The following describes two proteins that form a bound complex.

Sequence of chain A:
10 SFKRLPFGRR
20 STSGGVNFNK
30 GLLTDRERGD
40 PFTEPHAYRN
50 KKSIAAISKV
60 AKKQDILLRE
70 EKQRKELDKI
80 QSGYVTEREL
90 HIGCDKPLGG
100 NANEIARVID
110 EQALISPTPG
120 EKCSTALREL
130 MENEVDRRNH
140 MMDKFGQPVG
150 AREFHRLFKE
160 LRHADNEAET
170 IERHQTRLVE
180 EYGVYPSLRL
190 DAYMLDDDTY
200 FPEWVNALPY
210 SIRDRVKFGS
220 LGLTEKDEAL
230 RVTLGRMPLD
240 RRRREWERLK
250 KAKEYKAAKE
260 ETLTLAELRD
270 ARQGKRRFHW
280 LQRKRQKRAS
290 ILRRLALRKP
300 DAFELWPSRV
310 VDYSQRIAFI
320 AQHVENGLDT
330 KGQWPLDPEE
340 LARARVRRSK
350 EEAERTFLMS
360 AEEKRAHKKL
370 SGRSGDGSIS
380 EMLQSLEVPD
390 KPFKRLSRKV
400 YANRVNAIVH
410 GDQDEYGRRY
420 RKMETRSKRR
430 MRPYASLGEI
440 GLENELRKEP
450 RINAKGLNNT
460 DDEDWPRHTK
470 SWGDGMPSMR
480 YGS

Sequence of chain B:
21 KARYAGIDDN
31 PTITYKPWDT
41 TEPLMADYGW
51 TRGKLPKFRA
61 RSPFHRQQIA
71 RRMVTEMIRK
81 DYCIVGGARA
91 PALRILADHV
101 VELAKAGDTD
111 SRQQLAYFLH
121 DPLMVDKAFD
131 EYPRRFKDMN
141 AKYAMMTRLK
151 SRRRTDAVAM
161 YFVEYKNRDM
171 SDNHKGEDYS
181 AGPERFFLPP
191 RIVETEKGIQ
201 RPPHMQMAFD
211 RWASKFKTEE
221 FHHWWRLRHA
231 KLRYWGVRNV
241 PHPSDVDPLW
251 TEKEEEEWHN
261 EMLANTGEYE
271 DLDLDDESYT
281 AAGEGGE

Contacts between the two chains:
Residue S482 in chain A interacts with residue Y82 in chain B (closest heavy-atom distance 3.0 Å).
Residue G24 in chain A contacts residue R52 in chain B (closest heavy-atom distance 3.4 Å).
Residue I439 in chain A is in contact with residue Y117 in chain B (closest heavy-atom distance 3.3 Å).
Residue P432 in chain A interacts with residue F64 in chain B (closest heavy-atom distance 3.7 Å).
Residue W471 in chain A contacts residue F216 in chain B (closest heavy-atom distance 3.5 Å).
Residue R479 in chain A is in contact with residue R89 in chain B (closest heavy-atom distance 3.7 Å).
Residue Y480 in chain A interacts with residue R72 in chain B (closest heavy-atom distance 3.2 Å).
Residue H467 in chain A interacts with residue R79 in chain B (closest heavy-atom distance 3.3 Å).
Residue L436 in chain A interacts with residue Y117 in chain B (closest heavy-atom distance 3.3 Å).
Residue R35 in chain A contacts residue W38 in chain B (closest heavy-atom distance 3.6 Å).
Residue R35 in chain A is in contact with residue Y35 in chain B (closest heavy-atom distance 3.2 Å).
Residue M430 in chain A is in contact with residue S62 in chain B (closest heavy-atom distance 3.2 Å).
Residue M475 in chain A is in contact with residue F216 in chain B (closest heavy-atom distance 3.6 Å).
Residue P40 in chain A is in contact with residue G26 in chain B (closest heavy-atom distance 3.7 Å).
Residue D39 in chain A contacts residue D28 in chain B (closest heavy-atom distance 2.9 Å).
Residue K58 in chain A contacts residue D29 in chain B (closest heavy-atom distance 3.2 Å).
Residue P432 in chain A contacts residue P63 in chain B (closest heavy-atom distance 3.6 Å).
Residue M430 in chain A contacts residue F64 in chain B (closest heavy-atom distance 3.6 Å).
Residue Y480 in chain A interacts with residue C83 in chain B (closest heavy-atom distance 3.4 Å).
Residue D39 in chain A interacts with residue G26 in chain B (closest heavy-atom distance 3.0 Å).
Residue V25 in chain A contacts residue R52 in chain B (closest heavy-atom distance 3.7 Å).
Residue S470 in chain A interacts with residue K215 in chain B (closest heavy-atom distance 2.3 Å).
Residue I439 in chain A interacts with residue R71 in chain B (closest heavy-atom distance 3.4 Å).
Residue R429 in chain A interacts with residue F64 in chain B (closest heavy-atom distance 3.4 Å).
Residue H467 in chain A contacts residue K215 in chain B (closest heavy-atom distance 3.3 Å).
Residue Y433 in chain A interacts with residue F64 in chain B (closest heavy-atom distance 3.5 Å).
Residue P432 in chain A contacts residue Q67 in chain B (closest heavy-atom distance 3.3 Å).
Residue Y433 in chain A is in contact with residue Q67 in chain B (closest heavy-atom distance 2.9 Å).
Residue P476 in chain A contacts residue F186 in chain B (closest heavy-atom distance 3.5 Å).
Residue T468 in chain A interacts with residue R211 in chain B (closest heavy-atom distance 3.5 Å).
Residue D34 in chain A contacts residue T40 in chain B (closest heavy-atom distance 3.3 Å).
Residue A55 in chain A interacts with residue Y24 in chain B (closest heavy-atom distance 3.6 Å).
Residue G440 in chain A is in contact with residue Y117 in chain B (closest heavy-atom distance 3.6 Å).
Residue Y433 in chain A is in contact with residue M45 in chain B (closest heavy-atom distance 3.3 Å).
Residue K58 in chain A contacts residue A25 in chain B (closest heavy-atom distance 3.3 Å).
Residue G474 in chain A contacts residue W212 in chain B (closest heavy-atom distance 3.3 Å).
Residue D39 in chain A is in contact with residue I27 in chain B (closest heavy-atom distance 3.3 Å).
Residue G23 in chain A interacts with residue R52 in chain B (closest heavy-atom distance 3.4 Å).
Residue M430 in chain A contacts residue P63 in chain B (closest heavy-atom distance 3.4 Å).
Residue H467 in chain A is in contact with residue W212 in chain B (closest heavy-atom distance 3.1 Å).
Residue K58 in chain A interacts with residue I27 in chain B (closest heavy-atom distance 3.4 Å).
Residue L436 in chain A is in contact with residue Q114 in chain B (closest heavy-atom distance 3.5 Å).
Residue K62 in chain A interacts with residue D28 in chain B (closest heavy-atom distance 3.3 Å).
Residue P40 in chain A interacts with residue I27 in chain B (closest heavy-atom distance 3.7 Å).
Residue Y480 in chain A interacts with residue I84 in chain B (closest heavy-atom distance 3.0 Å).
Residue W471 in chain A is in contact with residue K215 in chain B (closest heavy-atom distance 3.2 Å).
Residue A46 in chain A contacts residue Y24 in chain B (closest heavy-atom distance 3.7 Å).
Residue S482 in chain A contacts residue K80 in chain B (closest heavy-atom distance 3.2 Å).
Residue G481 in chain A is in contact with residue I84 in chain B (closest heavy-atom distance 3.1 Å).
Residue K62 in chain A contacts residue P31 in chain B (closest heavy-atom distance 3.4 Å).
Residue W471 in chain A interacts with residue E220 in chain B (closest heavy-atom distance 3.3 Å).
Residue W471 in chain A is in contact with residue F221 in chain B (closest heavy-atom distance 3.4 Å).
Residue T468 in chain A is in contact with residue K215 in chain B (closest heavy-atom distance 3.6 Å).
Residue H45 in chain A is in contact with residue Y24 in chain B (closest heavy-atom distance 3.7 Å).
Residue R35 in chain A is in contact with residue D39 in chain B (closest heavy-atom distance 3.6 Å).
Residue L436 in chain A interacts with residue F118 in chain B (closest heavy-atom distance 3.6 Å).
Residue N49 in chain A interacts with residue Y24 in chain B (closest heavy-atom distance 2.9 Å).
Residue K61 in chain A is in contact with residue D29 in chain B (closest heavy-atom distance 3.5 Å).
Residue K58 in chain A contacts residue Y24 in chain B (closest heavy-atom distance 3.5 Å).
Residue M478 in chain A interacts with residue R153 in chain B (closest heavy-atom distance 3.7 Å).